Interface contacts:
Residue R113 in the first protein is in contact with residue R3 in the second protein (closest heavy-atom distance 2.3 Å).
Residue P142 in the first protein is in contact with residue R3 in the second protein (closest heavy-atom distance 4.0 Å).
Residue I140 in the first protein contacts residue R3 in the second protein (closest heavy-atom distance 3.1 Å).
Residue D116 in the first protein interacts with residue E69 in the second protein (closest heavy-atom distance 3.5 Å).
Residue R115 in the first protein interacts with residue V7 in the second protein (closest heavy-atom distance 3.4 Å).
Residue R115 in the first protein interacts with residue A5 in the second protein (closest heavy-atom distance 3.5 Å).
Residue D116 in the first protein interacts with residue G68 in the second protein (closest heavy-atom distance 3.6 Å).
Residue I114 in the first protein interacts with residue V7 in the second protein (closest heavy-atom distance 3.0 Å).
Residue F141 in the first protein interacts with residue V7 in the second protein (closest heavy-atom distance 4.7 Å).
Residue I114 in the first protein is in contact with residue R3 in the second protein (closest heavy-atom distance 3.9 Å).
Residue Y146 in the first protein interacts with residue I9 in the second protein (closest heavy-atom distance 3.6 Å).
Residue F141 in the first protein contacts residue I9 in the second protein (closest heavy-atom distance 3.9 Å).
Residue I114 in the first protein is in contact with residue G6 in the second protein (closest heavy-atom distance 3.2 Å).
Residue I114 in the first protein interacts with residue A5 in the second protein (closest heavy-atom distance 4.2 Å).
Residue R115 in the first protein contacts residue E67 in the second protein (closest heavy-atom distance 4.5 Å).
Residue I140 in the first protein is in contact with residue V7 in the second protein (closest heavy-atom distance 2.9 Å).
Residue D116 in the first protein contacts residue E67 in the second protein (closest heavy-atom distance 4.6 Å).
Residue F141 in the first protein is in contact with residue R3 in the second protein (closest heavy-atom distance 2.6 Å).
Residue L139 in the first protein contacts residue R3 in the second protein (closest heavy-atom distance 2.5 Å).
Residue D116 in the first protein is in contact with residue A5 in the second protein (closest heavy-atom distance 4.9 Å).
Residue R115 in the first protein contacts residue G6 in the second protein (closest heavy-atom distance 2.9 Å).

Sequence of the second protein:
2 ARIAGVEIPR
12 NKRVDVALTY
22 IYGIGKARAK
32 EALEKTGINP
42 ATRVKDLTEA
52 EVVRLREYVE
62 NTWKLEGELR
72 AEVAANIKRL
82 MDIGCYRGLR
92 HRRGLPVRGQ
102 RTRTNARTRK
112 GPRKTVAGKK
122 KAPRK

Sequence of the first protein:
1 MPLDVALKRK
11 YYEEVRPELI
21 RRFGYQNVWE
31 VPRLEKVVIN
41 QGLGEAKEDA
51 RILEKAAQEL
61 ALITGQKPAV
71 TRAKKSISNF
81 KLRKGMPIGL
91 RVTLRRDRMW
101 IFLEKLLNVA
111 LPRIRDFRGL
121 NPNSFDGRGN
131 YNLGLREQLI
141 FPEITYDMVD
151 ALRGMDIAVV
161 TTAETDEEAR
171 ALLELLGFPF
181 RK

The following describes two proteins that form a bound complex.